Interface contacts:
Residue A35 in chain A is in contact with residue I2 in chain B (closest heavy-atom distance 3.7 Å).
Residue P14 in chain A interacts with residue A11 in chain B (closest heavy-atom distance 3.7 Å).
Residue A15 in chain A is in contact with residue I2 in chain B (closest heavy-atom distance 4.1 Å).
Residue P65 in chain A contacts residue A3 in chain B (closest heavy-atom distance 3.7 Å).
Residue E12 in chain A is in contact with residue A11 in chain B (closest heavy-atom distance 3.3 Å).
Residue I63 in chain A is in contact with residue I2 in chain B (closest heavy-atom distance 3.5 Å).
Residue S13 in chain A is in contact with residue A11 in chain B (closest heavy-atom distance 4.4 Å).
Residue P14 in chain A interacts with residue I2 in chain B (closest heavy-atom distance 4.0 Å).
Residue P65 in chain A contacts residue I2 in chain B (closest heavy-atom distance 3.5 Å).
Residue S13 in chain A is in contact with residue I2 in chain B (closest heavy-atom distance 3.3 Å).
Residue E12 in chain A contacts residue I2 in chain B (closest heavy-atom distance 4.9 Å).
Residue R34 in chain A interacts with residue I2 in chain B (closest heavy-atom distance 4.8 Å).
Residue P14 in chain A interacts with residue L10 in chain B (closest heavy-atom distance 3.7 Å).
Residue L11 in chain A interacts with residue I2 in chain B (closest heavy-atom distance 4.9 Å).
Residue P65 in chain A is in contact with residue L4 in chain B (closest heavy-atom distance 3.6 Å).
Residue W83 in chain A interacts with residue I2 in chain B (closest heavy-atom distance 4.8 Å).

Sequence of chain B:
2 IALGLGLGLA

Sequence of chain A:
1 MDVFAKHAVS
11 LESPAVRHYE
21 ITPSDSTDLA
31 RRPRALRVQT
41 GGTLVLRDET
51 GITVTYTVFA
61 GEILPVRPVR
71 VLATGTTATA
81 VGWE

The following describes two proteins that form a bound complex.